The following describes two proteins that form a bound complex.

Sequence of protein 1:
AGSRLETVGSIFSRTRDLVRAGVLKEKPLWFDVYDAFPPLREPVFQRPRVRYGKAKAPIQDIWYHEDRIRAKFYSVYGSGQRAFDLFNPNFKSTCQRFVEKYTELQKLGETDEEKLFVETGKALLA

Residue-level contacts at the interface:
Residue N216 in protein 2 contacts residue W31 in protein 1 (closest heavy-atom distance 3.2 Å).
Residue S109 in protein 2 contacts residue I63 in protein 1 (closest heavy-atom distance 3.2 Å).
Residue M135 in protein 2 contacts residue L30 in protein 1 (closest heavy-atom distance 3.2 Å).
Residue T233 in protein 2 contacts residue P44 in protein 1 (closest heavy-atom distance 3.8 Å).
Residue T233 in protein 2 contacts residue P40 in protein 1 (closest heavy-atom distance 3.3 Å).
Residue P218 in protein 2 is in contact with residue I12 in protein 1 (closest heavy-atom distance 3.7 Å).
Residue C230 in protein 2 is in contact with residue P44 in protein 1 (closest heavy-atom distance 3.3 Å).
Residue F107 in protein 2 contacts residue I63 in protein 1 (closest heavy-atom distance 3.6 Å).
Residue T233 in protein 2 is in contact with residue I12 in protein 1 (closest heavy-atom distance 3.4 Å).
Residue F101 in protein 2 interacts with residue Q47 in protein 1 (closest heavy-atom distance 3.4 Å).
Residue F131 in protein 2 is in contact with residue V34 in protein 1 (closest heavy-atom distance 3.4 Å).
Residue L67 in protein 2 contacts residue F38 in protein 1 (closest heavy-atom distance 3.6 Å).
Residue N216 in protein 2 interacts with residue T16 in protein 1 (closest heavy-atom distance 3.3 Å).
Residue L127 in protein 2 is in contact with residue L41 in protein 1 (closest heavy-atom distance 3.9 Å).
Residue R100 in protein 2 interacts with residue R50 in protein 1 (closest heavy-atom distance 3.2 Å).
Residue E103 in protein 2 interacts with residue A58 in protein 1 (closest heavy-atom distance 3.4 Å).
Residue G108 in protein 2 contacts residue I63 in protein 1 (closest heavy-atom distance 3.7 Å).
Residue L127 in protein 2 is in contact with residue P39 in protein 1 (closest heavy-atom distance 3.2 Å).
Residue S109 in protein 2 contacts residue Q61 in protein 1 (closest heavy-atom distance 3.4 Å).
Residue F131 in protein 2 contacts residue Y35 in protein 1 (closest heavy-atom distance 3.8 Å).
Residue Y234 in protein 2 contacts residue Y35 in protein 1 (closest heavy-atom distance 3.6 Å).
Residue R138 in protein 2 contacts residue D33 in protein 1 (closest heavy-atom distance 3.5 Å).
Residue R110 in protein 2 is in contact with residue I63 in protein 1 (closest heavy-atom distance 3.2 Å).
Residue I106 in protein 2 is in contact with residue I60 in protein 1 (closest heavy-atom distance 3.4 Å).
Residue R138 in protein 2 contacts residue L30 in protein 1 (closest heavy-atom distance 2.8 Å).
Residue L127 in protein 2 interacts with residue F38 in protein 1 (closest heavy-atom distance 3.7 Å).
Residue D191 in protein 2 is in contact with residue L30 in protein 1 (closest heavy-atom distance 3.7 Å).
Residue R138 in protein 2 contacts residue V34 in protein 1 (closest heavy-atom distance 3.5 Å).
Residue R98 in protein 2 is in contact with residue I60 in protein 1 (closest heavy-atom distance 3.2 Å).
Residue H134 in protein 2 contacts residue F38 in protein 1 (closest heavy-atom distance 3.3 Å).
Residue I232 in protein 2 contacts residue P44 in protein 1 (closest heavy-atom distance 3.4 Å).
Residue Y234 in protein 2 interacts with residue P39 in protein 1 (closest heavy-atom distance 3.8 Å).
Residue C230 in protein 2 contacts residue V45 in protein 1 (closest heavy-atom distance 3.2 Å).
Residue C230 in protein 2 contacts residue R42 in protein 1 (closest heavy-atom distance 2.9 Å).
Residue R110 in protein 2 is in contact with residue W64 in protein 1 (closest heavy-atom distance 3.7 Å).
Residue Y234 in protein 2 interacts with residue P40 in protein 1 (closest heavy-atom distance 3.6 Å).
Residue R110 in protein 2 is in contact with residue D68 in protein 1 (closest heavy-atom distance 2.8 Å).
Residue R98 in protein 2 interacts with residue A58 in protein 1 (closest heavy-atom distance 3.6 Å).
Residue N216 in protein 2 contacts residue S4 in protein 1 (closest heavy-atom distance 3.1 Å).
Residue Y234 in protein 2 interacts with residue F38 in protein 1 (closest heavy-atom distance 2.7 Å).
Residue H99 in protein 2 is in contact with residue P49 in protein 1 (closest heavy-atom distance 3.7 Å).
Residue H69 in protein 2 contacts residue F38 in protein 1 (closest heavy-atom distance 3.3 Å).
Residue D114 in protein 2 interacts with residue I60 in protein 1 (closest heavy-atom distance 3.7 Å).
Residue R88 in protein 2 interacts with residue L87 in protein 1 (closest heavy-atom distance 3.8 Å).
Residue E103 in protein 2 is in contact with residue R52 in protein 1 (closest heavy-atom distance 2.7 Å).
Residue K214 in protein 2 interacts with residue S4 in protein 1 (closest heavy-atom distance 3.1 Å).
Residue H134 in protein 2 is in contact with residue V34 in protein 1 (closest heavy-atom distance 3.4 Å).
Residue R82 in protein 2 is in contact with residue P90 in protein 1 (closest heavy-atom distance 3.6 Å).
Residue K214 in protein 2 contacts residue R5 in protein 1 (closest heavy-atom distance 3.0 Å).
Residue A213 in protein 2 is in contact with residue R15 in protein 1 (closest heavy-atom distance 3.3 Å).
Residue H124 in protein 2 is in contact with residue L41 in protein 1 (closest heavy-atom distance 3.6 Å).
Residue N130 in protein 2 interacts with residue F38 in protein 1 (closest heavy-atom distance 3.4 Å).
Residue R210 in protein 2 is in contact with residue E7 in protein 1 (closest heavy-atom distance 3.2 Å).
Residue A213 in protein 2 is in contact with residue I12 in protein 1 (closest heavy-atom distance 3.4 Å).
Residue P218 in protein 2 interacts with residue W31 in protein 1 (closest heavy-atom distance 3.8 Å).
Residue L67 in protein 2 contacts residue D33 in protein 1 (closest heavy-atom distance 3.2 Å).
Residue S109 in protein 2 contacts residue D62 in protein 1 (closest heavy-atom distance 2.8 Å).
Residue G108 in protein 2 contacts residue Q61 in protein 1 (closest heavy-atom distance 3.2 Å).
Residue M135 in protein 2 interacts with residue W31 in protein 1 (closest heavy-atom distance 3.5 Å).
Residue R100 in protein 2 contacts residue R52 in protein 1 (closest heavy-atom distance 3.6 Å).

Sequence of protein 2:
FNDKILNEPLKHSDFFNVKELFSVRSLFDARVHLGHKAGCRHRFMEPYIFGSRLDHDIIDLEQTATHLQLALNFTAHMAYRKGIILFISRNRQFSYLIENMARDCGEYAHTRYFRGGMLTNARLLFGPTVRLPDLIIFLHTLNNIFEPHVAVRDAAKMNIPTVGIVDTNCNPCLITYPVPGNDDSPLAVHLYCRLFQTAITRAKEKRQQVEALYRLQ